This data describes a binding interaction between two proteins.

Sequence of protein 2:
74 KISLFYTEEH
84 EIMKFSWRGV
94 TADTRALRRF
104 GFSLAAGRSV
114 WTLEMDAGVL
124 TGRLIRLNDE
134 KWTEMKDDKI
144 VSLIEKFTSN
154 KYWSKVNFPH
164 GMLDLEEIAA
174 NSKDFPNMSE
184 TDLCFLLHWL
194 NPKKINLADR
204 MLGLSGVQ

Sequence of protein 1:
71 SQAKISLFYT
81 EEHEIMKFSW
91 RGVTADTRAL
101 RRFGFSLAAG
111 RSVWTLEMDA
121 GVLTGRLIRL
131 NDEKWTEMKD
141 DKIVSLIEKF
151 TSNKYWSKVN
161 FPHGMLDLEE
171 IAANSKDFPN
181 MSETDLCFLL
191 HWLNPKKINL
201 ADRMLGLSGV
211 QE

Contacts between the two chains:
Residue M204 in protein 1 contacts residue H83 in protein 2 (closest heavy-atom distance 3.7 Å).
Residue L200 in protein 1 interacts with residue H83 in protein 2 (closest heavy-atom distance 4.8 Å).
Residue D96 in protein 1 contacts residue V93 in protein 2 (closest heavy-atom distance 4.8 Å).
Residue F88 in protein 1 contacts residue A201 in protein 2 (closest heavy-atom distance 3.2 Å).
Residue G206 in protein 1 contacts residue R203 in protein 2 (closest heavy-atom distance 4.0 Å).
Residue T97 in protein 1 is in contact with residue F88 in protein 2 (closest heavy-atom distance 4.7 Å).
Residue L200 in protein 1 contacts residue V93 in protein 2 (closest heavy-atom distance 3.8 Å).
Residue T94 in protein 1 is in contact with residue A95 in protein 2 (closest heavy-atom distance 5.0 Å).
Residue L205 in protein 1 interacts with residue I198 in protein 2 (closest heavy-atom distance 4.0 Å).
Residue A201 in protein 1 contacts residue M86 in protein 2 (closest heavy-atom distance 4.0 Å).
Residue A95 in protein 1 interacts with residue R91 in protein 2 (closest heavy-atom distance 4.5 Å).
Residue M204 in protein 1 interacts with residue L200 in protein 2 (closest heavy-atom distance 3.4 Å).
Residue V93 in protein 1 contacts residue M204 in protein 2 (closest heavy-atom distance 4.0 Å).
Residue D96 in protein 1 is in contact with residue G92 in protein 2 (closest heavy-atom distance 4.3 Å).
Residue T97 in protein 1 contacts residue G92 in protein 2 (closest heavy-atom distance 3.8 Å).
Residue L205 in protein 1 contacts residue R203 in protein 2 (closest heavy-atom distance 3.2 Å).
Residue A95 in protein 1 contacts residue V93 in protein 2 (closest heavy-atom distance 2.8 Å).
Residue T94 in protein 1 is in contact with residue V93 in protein 2 (closest heavy-atom distance 3.2 Å).
Residue G92 in protein 1 contacts residue T97 in protein 2 (closest heavy-atom distance 3.8 Å).
Residue R91 in protein 1 contacts residue T94 in protein 2 (closest heavy-atom distance 3.4 Å).
Residue G92 in protein 1 contacts residue A95 in protein 2 (closest heavy-atom distance 3.5 Å).
Residue M204 in protein 1 interacts with residue M86 in protein 2 (closest heavy-atom distance 4.3 Å).
Residue M86 in protein 1 is in contact with residue M204 in protein 2 (closest heavy-atom distance 4.4 Å).
Residue S89 in protein 1 interacts with residue T97 in protein 2 (closest heavy-atom distance 4.7 Å).
Residue L205 in protein 1 is in contact with residue L200 in protein 2 (closest heavy-atom distance 3.8 Å).
Residue R98 in protein 1 is in contact with residue R91 in protein 2 (closest heavy-atom distance 3.7 Å).
Residue R91 in protein 1 contacts residue A95 in protein 2 (closest heavy-atom distance 4.4 Å).
Residue V93 in protein 1 is in contact with residue A95 in protein 2 (closest heavy-atom distance 2.9 Å).
Residue L205 in protein 1 contacts residue A99 in protein 2 (closest heavy-atom distance 4.2 Å).
Residue A201 in protein 1 interacts with residue H83 in protein 2 (closest heavy-atom distance 3.0 Å).
Residue G92 in protein 1 contacts residue D96 in protein 2 (closest heavy-atom distance 4.9 Å).
Residue R203 in protein 1 interacts with residue M204 in protein 2 (closest heavy-atom distance 4.2 Å).
Residue T97 in protein 1 contacts residue R91 in protein 2 (closest heavy-atom distance 3.1 Å).
Residue A95 in protein 1 contacts residue T94 in protein 2 (closest heavy-atom distance 5.0 Å).
Residue V93 in protein 1 interacts with residue V93 in protein 2 (closest heavy-atom distance 3.6 Å).
Residue L205 in protein 1 interacts with residue H83 in protein 2 (closest heavy-atom distance 3.9 Å).
Residue L205 in protein 1 contacts residue E81 in protein 2 (closest heavy-atom distance 3.5 Å).
Residue A95 in protein 1 contacts residue G92 in protein 2 (closest heavy-atom distance 3.3 Å).
Residue F88 in protein 1 is in contact with residue L200 in protein 2 (closest heavy-atom distance 3.5 Å).
Residue M204 in protein 1 contacts residue V93 in protein 2 (closest heavy-atom distance 3.9 Å).
Residue F88 in protein 1 contacts residue T97 in protein 2 (closest heavy-atom distance 4.5 Å).
Residue M204 in protein 1 is in contact with residue A95 in protein 2 (closest heavy-atom distance 3.6 Å).
Residue D96 in protein 1 is in contact with residue R91 in protein 2 (closest heavy-atom distance 3.3 Å).
Residue T97 in protein 1 interacts with residue V93 in protein 2 (closest heavy-atom distance 3.9 Å).
Residue G92 in protein 1 is in contact with residue T94 in protein 2 (closest heavy-atom distance 4.7 Å).
Residue M204 in protein 1 interacts with residue R203 in protein 2 (closest heavy-atom distance 4.1 Å).
Residue L205 in protein 1 is in contact with residue E82 in protein 2 (closest heavy-atom distance 4.9 Å).
Residue T94 in protein 1 interacts with residue T94 in protein 2 (closest heavy-atom distance 3.5 Å).
Residue F88 in protein 1 interacts with residue M204 in protein 2 (closest heavy-atom distance 3.0 Å).
Residue V93 in protein 1 interacts with residue L200 in protein 2 (closest heavy-atom distance 4.2 Å).
Residue V93 in protein 1 is in contact with residue T97 in protein 2 (closest heavy-atom distance 4.6 Å).
Residue V93 in protein 1 interacts with residue D96 in protein 2 (closest heavy-atom distance 4.4 Å).
Residue L200 in protein 1 is in contact with residue M86 in protein 2 (closest heavy-atom distance 5.0 Å).
Residue M204 in protein 1 interacts with residue M204 in protein 2 (closest heavy-atom distance 3.3 Å).
Residue G206 in protein 1 interacts with residue M204 in protein 2 (closest heavy-atom distance 4.6 Å).
Residue V93 in protein 1 is in contact with residue T94 in protein 2 (closest heavy-atom distance 3.1 Å).